These two protein chains interact to form a complex.

Contacts between the two chains:
Residue S232 in protein 1 interacts with residue A217 in protein 2 (closest heavy-atom distance 4.8 Å).
Residue S292 in protein 1 contacts residue I232 in protein 2 (closest heavy-atom distance 4.4 Å).
Residue F244 in protein 1 is in contact with residue L227 in protein 2 (closest heavy-atom distance 4.5 Å).
Residue L236 in protein 1 contacts residue D220 in protein 2 (closest heavy-atom distance 4.6 Å).
Residue S293 in protein 1 contacts residue I233 in protein 2 (closest heavy-atom distance 4.7 Å).
Residue F244 in protein 1 is in contact with residue D220 in protein 2 (closest heavy-atom distance 4.7 Å).
Residue P79 in protein 1 contacts residue I230 in protein 2 (closest heavy-atom distance 4.8 Å).
Residue S232 in protein 1 is in contact with residue S216 in protein 2 (closest heavy-atom distance 3.3 Å).
Residue T297 in protein 1 contacts residue I233 in protein 2 (closest heavy-atom distance 3.4 Å).
Residue T155 in protein 1 interacts with residue I222 in protein 2 (closest heavy-atom distance 4.8 Å).
Residue I153 in protein 1 interacts with residue I223 in protein 2 (closest heavy-atom distance 3.8 Å).
Residue A296 in protein 1 is in contact with residue I232 in protein 2 (closest heavy-atom distance 3.9 Å).
Residue G156 in protein 1 interacts with residue T219 in protein 2 (closest heavy-atom distance 3.5 Å).
Residue S293 in protein 1 interacts with residue I232 in protein 2 (closest heavy-atom distance 3.3 Å).
Residue V152 in protein 1 interacts with residue I223 in protein 2 (closest heavy-atom distance 4.9 Å).
Residue F148 in protein 1 is in contact with residue I230 in protein 2 (closest heavy-atom distance 3.8 Å).
Residue V152 in protein 1 contacts residue N226 in protein 2 (closest heavy-atom distance 3.5 Å).
Residue D157 in protein 1 interacts with residue T219 in protein 2 (closest heavy-atom distance 4.1 Å).
Residue I80 in protein 1 interacts with residue G231 in protein 2 (closest heavy-atom distance 4.9 Å).
Residue L236 in protein 1 contacts residue A217 in protein 2 (closest heavy-atom distance 4.0 Å).
Residue V152 in protein 1 contacts residue L227 in protein 2 (closest heavy-atom distance 3.8 Å).
Residue A229 in protein 1 is in contact with residue I223 in protein 2 (closest heavy-atom distance 3.9 Å).
Residue G156 in protein 1 contacts residue I223 in protein 2 (closest heavy-atom distance 4.8 Å).
Residue L247 in protein 1 interacts with residue I232 in protein 2 (closest heavy-atom distance 3.7 Å).
Residue T78 in protein 1 is in contact with residue K229 in protein 2 (closest heavy-atom distance 3.4 Å).
Residue V152 in protein 1 is in contact with residue I230 in protein 2 (closest heavy-atom distance 3.9 Å).
Residue I153 in protein 1 contacts residue L227 in protein 2 (closest heavy-atom distance 4.4 Å).
Residue T155 in protein 1 interacts with residue I223 in protein 2 (closest heavy-atom distance 3.3 Å).
Residue F235 in protein 1 contacts residue F213 in protein 2 (closest heavy-atom distance 3.6 Å).
Residue S232 in protein 1 interacts with residue D220 in protein 2 (closest heavy-atom distance 4.6 Å).
Residue I80 in protein 1 contacts residue I230 in protein 2 (closest heavy-atom distance 3.3 Å).
Residue A296 in protein 1 contacts residue I233 in protein 2 (closest heavy-atom distance 4.3 Å).
Residue I80 in protein 1 interacts with residue I232 in protein 2 (closest heavy-atom distance 3.7 Å).
Residue R233 in protein 1 interacts with residue Q224 in protein 2 (closest heavy-atom distance 3.8 Å).
Residue G156 in protein 1 contacts residue I222 in protein 2 (closest heavy-atom distance 3.7 Å).
Residue F244 in protein 1 is in contact with residue I233 in protein 2 (closest heavy-atom distance 4.8 Å).
Residue F235 in protein 1 interacts with residue K212 in protein 2 (closest heavy-atom distance 3.6 Å).
Residue N158 in protein 1 interacts with residue L215 in protein 2 (closest heavy-atom distance 3.6 Å).
Residue R233 in protein 1 contacts residue D220 in protein 2 (closest heavy-atom distance 3.2 Å).
Residue L289 in protein 1 is in contact with residue I232 in protein 2 (closest heavy-atom distance 3.7 Å).
Residue F244 in protein 1 interacts with residue I223 in protein 2 (closest heavy-atom distance 3.9 Å).
Residue P79 in protein 1 is in contact with residue K229 in protein 2 (closest heavy-atom distance 4.9 Å).
Residue S243 in protein 1 interacts with residue I233 in protein 2 (closest heavy-atom distance 3.8 Å).
Residue V152 in protein 1 is in contact with residue I232 in protein 2 (closest heavy-atom distance 4.5 Å).
Residue N158 in protein 1 contacts residue T219 in protein 2 (closest heavy-atom distance 4.8 Å).
Residue F244 in protein 1 is in contact with residue Q224 in protein 2 (closest heavy-atom distance 3.9 Å).
Residue N300 in protein 1 is in contact with residue I233 in protein 2 (closest heavy-atom distance 4.8 Å).
Residue L236 in protein 1 interacts with residue F213 in protein 2 (closest heavy-atom distance 3.6 Å).
Residue A229 in protein 1 contacts residue D220 in protein 2 (closest heavy-atom distance 3.8 Å).
Residue F81 in protein 1 interacts with residue I230 in protein 2 (closest heavy-atom distance 4.8 Å).
Residue T78 in protein 1 interacts with residue G231 in protein 2 (closest heavy-atom distance 3.9 Å).
Residue S293 in protein 1 is in contact with residue G231 in protein 2 (closest heavy-atom distance 3.4 Å).
Residue Q149 in protein 1 is in contact with residue I232 in protein 2 (closest heavy-atom distance 4.4 Å).
Residue T78 in protein 1 is in contact with residue I230 in protein 2 (closest heavy-atom distance 3.3 Å).
Residue K225 in protein 1 contacts residue I223 in protein 2 (closest heavy-atom distance 4.3 Å).
Residue L247 in protein 1 is in contact with residue L227 in protein 2 (closest heavy-atom distance 4.9 Å).
Residue T155 in protein 1 interacts with residue N226 in protein 2 (closest heavy-atom distance 3.5 Å).

Sequence of protein 2:
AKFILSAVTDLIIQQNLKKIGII

Sequence of protein 1:
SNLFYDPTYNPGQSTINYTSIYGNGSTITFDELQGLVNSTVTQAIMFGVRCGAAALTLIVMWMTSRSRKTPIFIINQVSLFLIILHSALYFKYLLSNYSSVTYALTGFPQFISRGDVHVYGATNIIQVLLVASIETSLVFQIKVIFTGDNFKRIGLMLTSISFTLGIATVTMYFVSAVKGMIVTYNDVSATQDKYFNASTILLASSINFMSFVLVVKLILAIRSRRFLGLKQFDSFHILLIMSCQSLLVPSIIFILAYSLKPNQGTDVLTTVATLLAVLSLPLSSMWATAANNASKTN